The following describes two proteins that form a bound complex.

Sequence of protein 2:
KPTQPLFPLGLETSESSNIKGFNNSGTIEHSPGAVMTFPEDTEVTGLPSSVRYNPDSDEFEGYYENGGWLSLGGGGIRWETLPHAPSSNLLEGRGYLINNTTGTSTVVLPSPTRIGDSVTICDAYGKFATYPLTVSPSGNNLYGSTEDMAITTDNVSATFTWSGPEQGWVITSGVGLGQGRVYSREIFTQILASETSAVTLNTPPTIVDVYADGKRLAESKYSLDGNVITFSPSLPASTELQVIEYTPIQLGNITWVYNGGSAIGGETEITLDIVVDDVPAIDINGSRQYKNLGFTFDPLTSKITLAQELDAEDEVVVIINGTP

Residue-level contacts at the interface:
Residue S28 in protein 2 interacts with residue I22 in protein 1 (closest heavy-atom distance 3.1 Å).
Residue N26 in protein 2 is in contact with residue I22 in protein 1 (closest heavy-atom distance 3.1 Å).
Residue L304 in protein 2 contacts residue E326 in protein 1 (closest heavy-atom distance 2.7 Å).
Residue Y66 in protein 2 contacts residue F63 in protein 1 (closest heavy-atom distance 3.4 Å).
Residue G76 in protein 2 is in contact with residue G78 in protein 1 (closest heavy-atom distance 3.0 Å).
Residue Y67 in protein 2 contacts residue D61 in protein 1 (closest heavy-atom distance 2.9 Å).
Residue S52 in protein 2 interacts with residue F41 in protein 1 (closest heavy-atom distance 3.2 Å).
Residue E15 in protein 2 interacts with residue P8 in protein 1 (closest heavy-atom distance 3.0 Å).
Residue L12 in protein 2 contacts residue Q7 in protein 1 (closest heavy-atom distance 2.7 Å).
Residue T40 in protein 2 contacts residue I31 in protein 1 (closest heavy-atom distance 3.1 Å).
Residue S176 in protein 2 interacts with residue S176 in protein 1 (closest heavy-atom distance 3.1 Å).
Residue G177 in protein 2 interacts with residue V178 in protein 1 (closest heavy-atom distance 3.2 Å).
Residue S34 in protein 2 is in contact with residue N26 in protein 1 (closest heavy-atom distance 2.4 Å).
Residue S17 in protein 2 is in contact with residue F10 in protein 1 (closest heavy-atom distance 3.3 Å).
Residue E18 in protein 2 contacts residue P11 in protein 1 (closest heavy-atom distance 3.2 Å).
Residue M39 in protein 2 is in contact with residue M39 in protein 1 (closest heavy-atom distance 3.0 Å).
Residue V54 in protein 2 interacts with residue M39 in protein 1 (closest heavy-atom distance 2.9 Å).
Residue N26 in protein 2 contacts residue N21 in protein 1 (closest heavy-atom distance 3.4 Å).
Residue S28 in protein 2 is in contact with residue K23 in protein 1 (closest heavy-atom distance 3.3 Å).
Residue T175 in protein 2 contacts residue S160 in protein 1 (closest heavy-atom distance 2.8 Å).
Residue V54 in protein 2 is in contact with residue F41 in protein 1 (closest heavy-atom distance 3.2 Å).
Residue R299 in protein 2 interacts with residue G297 in protein 1 (closest heavy-atom distance 3.2 Å).
Residue Q7 in protein 2 contacts residue N21 in protein 1 (closest heavy-atom distance 3.2 Å).
Residue S298 in protein 2 interacts with residue G297 in protein 1 (closest heavy-atom distance 2.8 Å).
Residue V38 in protein 2 is in contact with residue G29 in protein 1 (closest heavy-atom distance 3.1 Å).
Residue E15 in protein 2 is in contact with residue F10 in protein 1 (closest heavy-atom distance 3.1 Å).
Residue P42 in protein 2 contacts residue A37 in protein 1 (closest heavy-atom distance 2.9 Å).
Residue G24 in protein 2 contacts residue S20 in protein 1 (closest heavy-atom distance 3.0 Å).
Residue F25 in protein 2 interacts with residue S20 in protein 1 (closest heavy-atom distance 3.1 Å).
Residue N21 in protein 2 is in contact with residue T16 in protein 1 (closest heavy-atom distance 3.1 Å).
Residue G76 in protein 2 contacts residue E62 in protein 1 (closest heavy-atom distance 3.4 Å).
Residue L254 in protein 2 contacts residue G179 in protein 1 (closest heavy-atom distance 3.1 Å).
Residue F25 in protein 2 contacts residue S19 in protein 1 (closest heavy-atom distance 3.2 Å).
Residue S53 in protein 2 is in contact with residue M39 in protein 1 (closest heavy-atom distance 3.2 Å).
Residue N27 in protein 2 contacts residue I22 in protein 1 (closest heavy-atom distance 3.2 Å).
Residue N69 in protein 2 interacts with residue D61 in protein 1 (closest heavy-atom distance 2.9 Å).
Residue Q170 in protein 2 contacts residue Y128 in protein 1 (closest heavy-atom distance 3.1 Å).
Residue Y301 in protein 2 interacts with residue V328 in protein 1 (closest heavy-atom distance 3.1 Å).
Residue H33 in protein 2 interacts with residue N27 in protein 1 (closest heavy-atom distance 3.3 Å).
Residue K23 in protein 2 interacts with residue T16 in protein 1 (closest heavy-atom distance 3.3 Å).
Residue G78 in protein 2 interacts with residue G78 in protein 1 (closest heavy-atom distance 2.2 Å).
Residue V38 in protein 2 is in contact with residue I31 in protein 1 (closest heavy-atom distance 3.2 Å).
Residue S176 in protein 2 contacts residue V178 in protein 1 (closest heavy-atom distance 3.2 Å).
Residue E68 in protein 2 interacts with residue D61 in protein 1 (closest heavy-atom distance 2.6 Å).
Residue G119 in protein 2 interacts with residue W82 in protein 1 (closest heavy-atom distance 3.4 Å).
Residue N26 in protein 2 interacts with residue S20 in protein 1 (closest heavy-atom distance 3.1 Å).
Residue P310 in protein 2 interacts with residue S235 in protein 1 (closest heavy-atom distance 3.0 Å).
Residue Y301 in protein 2 interacts with residue D294 in protein 1 (closest heavy-atom distance 2.5 Å).
Residue S34 in protein 2 is in contact with residue N27 in protein 1 (closest heavy-atom distance 3.0 Å).
Residue L75 in protein 2 is in contact with residue L75 in protein 1 (closest heavy-atom distance 3.2 Å).
Residue E32 in protein 2 contacts residue N27 in protein 1 (closest heavy-atom distance 3.3 Å).
Residue Y67 in protein 2 is in contact with residue F63 in protein 1 (closest heavy-atom distance 3.4 Å).
Residue T334 in protein 2 interacts with residue T334 in protein 1 (closest heavy-atom distance 3.1 Å).
Residue G297 in protein 2 interacts with residue G297 in protein 1 (closest heavy-atom distance 3.1 Å).
Residue S52 in protein 2 is in contact with residue T40 in protein 1 (closest heavy-atom distance 3.0 Å).
Residue E169 in protein 2 contacts residue Y128 in protein 1 (closest heavy-atom distance 3.2 Å).
Residue N21 in protein 2 interacts with residue L14 in protein 1 (closest heavy-atom distance 3.0 Å).
Residue S20 in protein 2 contacts residue L14 in protein 1 (closest heavy-atom distance 3.0 Å).
Residue T30 in protein 2 is in contact with residue F25 in protein 1 (closest heavy-atom distance 3.1 Å).
Residue E32 in protein 2 contacts residue F25 in protein 1 (closest heavy-atom distance 3.1 Å).

Sequence of protein 1:
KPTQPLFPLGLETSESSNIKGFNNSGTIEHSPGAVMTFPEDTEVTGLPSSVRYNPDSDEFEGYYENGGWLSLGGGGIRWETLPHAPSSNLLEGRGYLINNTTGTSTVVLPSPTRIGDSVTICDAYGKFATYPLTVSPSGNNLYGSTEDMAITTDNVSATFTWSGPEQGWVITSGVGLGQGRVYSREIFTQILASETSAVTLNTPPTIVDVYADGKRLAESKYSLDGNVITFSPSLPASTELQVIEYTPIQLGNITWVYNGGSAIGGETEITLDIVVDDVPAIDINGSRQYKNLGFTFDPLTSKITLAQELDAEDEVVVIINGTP